Interface contacts:
Residue Q125 in chain A interacts with residue S12 in chain B (closest heavy-atom distance 2.6 Å).
Residue P253 in chain A contacts residue F9 in chain B (closest heavy-atom distance 4.1 Å).
Residue P253 in chain A contacts residue Q3 in chain B (closest heavy-atom distance 4.4 Å).
Residue V45 in chain A contacts residue Q3 in chain B (closest heavy-atom distance 4.7 Å).
Residue P234 in chain A interacts with residue M6 in chain B (closest heavy-atom distance 4.4 Å).
Residue A252 in chain A is in contact with residue F9 in chain B (closest heavy-atom distance 4.4 Å).
Residue A252 in chain A contacts residue C4 in chain B (closest heavy-atom distance 3.2 Å).
Residue V45 in chain A is in contact with residue S5 in chain B (closest heavy-atom distance 4.8 Å).
Residue I255 in chain A interacts with residue R2 in chain B (closest heavy-atom distance 3.4 Å).
Residue L126 in chain A interacts with residue Y10 in chain B (closest heavy-atom distance 3.5 Å).
Residue I255 in chain A contacts residue C4 in chain B (closest heavy-atom distance 4.6 Å).
Residue G127 in chain A is in contact with residue Y10 in chain B (closest heavy-atom distance 3.3 Å).
Residue I128 in chain A interacts with residue Y10 in chain B (closest heavy-atom distance 3.5 Å).
Residue G127 in chain A is in contact with residue S12 in chain B (closest heavy-atom distance 3.5 Å).
Residue P253 in chain A interacts with residue C4 in chain B (closest heavy-atom distance 3.3 Å).
Residue A252 in chain A contacts residue M6 in chain B (closest heavy-atom distance 3.6 Å).
Residue L126 in chain A contacts residue H11 in chain B (closest heavy-atom distance 3.2 Å).
Residue K254 in chain A is in contact with residue Q3 in chain B (closest heavy-atom distance 3.6 Å).
Residue A252 in chain A contacts residue Q3 in chain B (closest heavy-atom distance 4.5 Å).
Residue G127 in chain A interacts with residue H11 in chain B (closest heavy-atom distance 4.7 Å).
Residue V45 in chain A is in contact with residue C4 in chain B (closest heavy-atom distance 4.9 Å).
Residue P129 in chain A is in contact with residue F9 in chain B (closest heavy-atom distance 4.7 Å).
Residue Q125 in chain A is in contact with residue K13 in chain B (closest heavy-atom distance 3.4 Å).
Residue Y250 in chain A interacts with residue Y10 in chain B (closest heavy-atom distance 4.3 Å).
Residue V45 in chain A is in contact with residue M6 in chain B (closest heavy-atom distance 3.3 Å).
Residue D232 in chain A interacts with residue F9 in chain B (closest heavy-atom distance 3.8 Å).
Residue M40 in chain A is in contact with residue T7 in chain B (closest heavy-atom distance 4.3 Å).
Residue V233 in chain A interacts with residue F9 in chain B (closest heavy-atom distance 4.4 Å).
Residue L47 in chain A interacts with residue M6 in chain B (closest heavy-atom distance 3.6 Å).
Residue P129 in chain A interacts with residue Y10 in chain B (closest heavy-atom distance 3.4 Å).
Residue Q125 in chain A is in contact with residue H11 in chain B (closest heavy-atom distance 3.8 Å).
Residue S46 in chain A is in contact with residue M6 in chain B (closest heavy-atom distance 3.7 Å).
Residue L126 in chain A is in contact with residue S12 in chain B (closest heavy-atom distance 3.7 Å).
Residue K254 in chain A interacts with residue C4 in chain B (closest heavy-atom distance 4.7 Å).
Residue A252 in chain A contacts residue S5 in chain B (closest heavy-atom distance 4.1 Å).
Residue H44 in chain A is in contact with residue S5 in chain B (closest heavy-atom distance 3.2 Å).
Residue K254 in chain A is in contact with residue R2 in chain B (closest heavy-atom distance 3.7 Å).
Residue G127 in chain A contacts residue K13 in chain B (closest heavy-atom distance 3.6 Å).
Residue Y250 in chain A contacts residue M6 in chain B (closest heavy-atom distance 3.2 Å).
Residue M40 in chain A interacts with residue M6 in chain B (closest heavy-atom distance 4.8 Å).
Residue L251 in chain A interacts with residue M6 in chain B (closest heavy-atom distance 3.9 Å).
Residue P234 in chain A is in contact with residue Y10 in chain B (closest heavy-atom distance 3.6 Å).
Residue P234 in chain A is in contact with residue F9 in chain B (closest heavy-atom distance 3.6 Å).
Residue I255 in chain A interacts with residue Q3 in chain B (closest heavy-atom distance 4.7 Å).
Residue H44 in chain A is in contact with residue M6 in chain B (closest heavy-atom distance 3.3 Å).
Residue L126 in chain A contacts residue K13 in chain B (closest heavy-atom distance 4.5 Å).

These two protein chains interact to form a complex.

Sequence of chain A:
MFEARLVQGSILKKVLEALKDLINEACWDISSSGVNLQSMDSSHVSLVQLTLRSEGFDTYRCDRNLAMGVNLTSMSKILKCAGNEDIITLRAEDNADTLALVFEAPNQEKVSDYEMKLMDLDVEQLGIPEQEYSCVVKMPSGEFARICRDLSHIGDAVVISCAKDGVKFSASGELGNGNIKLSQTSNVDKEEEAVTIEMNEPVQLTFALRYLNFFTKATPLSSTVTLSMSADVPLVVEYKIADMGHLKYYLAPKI

Sequence of chain B:
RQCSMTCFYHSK